The following describes two proteins that form a bound complex.

Sequence of chain A:
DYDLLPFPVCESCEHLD

Sequence of chain B:
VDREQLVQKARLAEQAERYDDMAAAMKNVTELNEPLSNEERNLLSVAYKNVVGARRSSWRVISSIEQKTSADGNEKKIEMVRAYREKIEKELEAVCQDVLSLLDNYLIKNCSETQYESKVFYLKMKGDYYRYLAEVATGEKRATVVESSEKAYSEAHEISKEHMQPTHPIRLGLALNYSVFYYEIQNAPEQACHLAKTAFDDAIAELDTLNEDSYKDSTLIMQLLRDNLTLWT

Residue-level contacts at the interface:
Residue K50 in chain B contacts residue E28 in chain A (closest heavy-atom distance 5.0 Å).
Residue E185 in chain B interacts with residue H29 in chain A (closest heavy-atom distance 2.9 Å).
Residue L177 in chain B is in contact with residue L31 in chain A (closest heavy-atom distance 3.6 Å).
Residue K50 in chain B contacts residue D32 in chain A (closest heavy-atom distance 3.8 Å).
Residue L225 in chain B interacts with residue L31 in chain A (closest heavy-atom distance 4.3 Å).
Residue N229 in chain B interacts with residue H29 in chain A (closest heavy-atom distance 2.8 Å).
Residue W233 in chain B interacts with residue H29 in chain A (closest heavy-atom distance 4.2 Å).
Residue K125 in chain B interacts with residue L31 in chain A (closest heavy-atom distance 5.0 Å).
Residue G174 in chain B is in contact with residue L31 in chain A (closest heavy-atom distance 3.9 Å).
Residue K50 in chain B interacts with residue L31 in chain A (closest heavy-atom distance 3.5 Å).
Residue N178 in chain B is in contact with residue L31 in chain A (closest heavy-atom distance 3.1 Å).
Residue L177 in chain B is in contact with residue H29 in chain A (closest heavy-atom distance 3.6 Å).
Residue I222 in chain B interacts with residue L31 in chain A (closest heavy-atom distance 4.0 Å).
Residue R57 in chain B contacts residue E28 in chain A (closest heavy-atom distance 3.3 Å).
Residue V181 in chain B contacts residue H29 in chain A (closest heavy-atom distance 3.4 Å).
Residue R61 in chain B interacts with residue E28 in chain A (closest heavy-atom distance 3.4 Å).